Contacts between the two chains:
Residue E188 in protein 2 interacts with residue L190 in protein 1 (closest heavy-atom distance 2.9 Å).
Residue I196 in protein 2 is in contact with residue D100 in protein 1 (closest heavy-atom distance 3.2 Å).
Residue R149 in protein 2 contacts residue Y193 in protein 1 (closest heavy-atom distance 3.1 Å).
Residue I120 in protein 2 is in contact with residue G35 in protein 1 (closest heavy-atom distance 2.8 Å).
Residue D217 in protein 2 interacts with residue R33 in protein 1 (closest heavy-atom distance 3.5 Å).
Residue D217 in protein 2 is in contact with residue S32 in protein 1 (closest heavy-atom distance 2.8 Å).
Residue N122 in protein 2 contacts residue S32 in protein 1 (closest heavy-atom distance 2.8 Å).
Residue T56 in protein 2 contacts residue L131 in protein 1 (closest heavy-atom distance 3.2 Å).
Residue L29 in protein 2 is in contact with residue A21 in protein 1 (closest heavy-atom distance 3.5 Å).
Residue P26 in protein 2 interacts with residue S17 in protein 1 (closest heavy-atom distance 3.4 Å).
Residue I196 in protein 2 is in contact with residue G101 in protein 1 (closest heavy-atom distance 3.0 Å).
Residue R113 in protein 2 contacts residue P45 in protein 1 (closest heavy-atom distance 3.4 Å).
Residue V121 in protein 2 is in contact with residue A34 in protein 1 (closest heavy-atom distance 3.7 Å).
Residue R111 in protein 2 interacts with residue D215 in protein 1 (closest heavy-atom distance 2.6 Å).
Residue Q204 in protein 2 contacts residue L131 in protein 1 (closest heavy-atom distance 3.7 Å).
Residue A27 in protein 2 contacts residue S17 in protein 1 (closest heavy-atom distance 2.8 Å).
Residue V221 in protein 2 contacts residue G35 in protein 1 (closest heavy-atom distance 3.6 Å).
Residue D115 in protein 2 is in contact with residue A77 in protein 1 (closest heavy-atom distance 3.5 Å).
Residue E57 in protein 2 contacts residue L131 in protein 1 (closest heavy-atom distance 2.8 Å).
Residue T56 in protein 2 contacts residue G132 in protein 1 (closest heavy-atom distance 3.7 Å).
Residue V221 in protein 2 is in contact with residue A34 in protein 1 (closest heavy-atom distance 3.5 Å).
Residue D215 in protein 2 is in contact with residue A31 in protein 1 (closest heavy-atom distance 3.3 Å).
Residue I120 in protein 2 interacts with residue A34 in protein 1 (closest heavy-atom distance 3.3 Å).
Residue K22 in protein 2 is in contact with residue S14 in protein 1 (closest heavy-atom distance 3.3 Å).
Residue E110 in protein 2 contacts residue K46 in protein 1 (closest heavy-atom distance 2.9 Å).
Residue L161 in protein 2 contacts residue D159 in protein 1 (closest heavy-atom distance 2.8 Å).
Residue L185 in protein 2 interacts with residue S187 in protein 1 (closest heavy-atom distance 3.1 Å).
Residue T25 in protein 2 contacts residue T13 in protein 1 (closest heavy-atom distance 3.6 Å).
Residue T61 in protein 2 is in contact with residue Q102 in protein 1 (closest heavy-atom distance 3.7 Å).
Residue K22 in protein 2 interacts with residue E15 in protein 1 (closest heavy-atom distance 3.5 Å).
Residue T25 in protein 2 is in contact with residue S14 in protein 1 (closest heavy-atom distance 2.9 Å).
Residue A213 in protein 2 contacts residue L29 in protein 1 (closest heavy-atom distance 3.5 Å).
Residue V62 in protein 2 is in contact with residue A134 in protein 1 (closest heavy-atom distance 3.1 Å).
Residue L216 in protein 2 is in contact with residue S32 in protein 1 (closest heavy-atom distance 3.4 Å).
Residue A189 in protein 2 interacts with residue L190 in protein 1 (closest heavy-atom distance 3.5 Å).
Residue L161 in protein 2 is in contact with residue S155 in protein 1 (closest heavy-atom distance 3.1 Å).
Residue D91 in protein 2 interacts with residue K46 in protein 1 (closest heavy-atom distance 2.7 Å).
Residue G118 in protein 2 interacts with residue V36 in protein 1 (closest heavy-atom distance 3.3 Å).
Residue R149 in protein 2 contacts residue D100 in protein 1 (closest heavy-atom distance 3.3 Å).
Residue E57 in protein 2 is in contact with residue S133 in protein 1 (closest heavy-atom distance 2.7 Å).
Residue T119 in protein 2 is in contact with residue G35 in protein 1 (closest heavy-atom distance 3.3 Å).
Residue F218 in protein 2 interacts with residue A34 in protein 1 (closest heavy-atom distance 3.6 Å).
Residue I154 in protein 2 interacts with residue L190 in protein 1 (closest heavy-atom distance 3.6 Å).
Residue H143 in protein 2 interacts with residue G101 in protein 1 (closest heavy-atom distance 3.2 Å).
Residue F157 in protein 2 is in contact with residue I152 in protein 1 (closest heavy-atom distance 3.4 Å).
Residue T160 in protein 2 contacts residue D159 in protein 1 (closest heavy-atom distance 3.5 Å).
Residue E57 in protein 2 contacts residue N129 in protein 1 (closest heavy-atom distance 2.5 Å).
Residue D217 in protein 2 contacts residue A34 in protein 1 (closest heavy-atom distance 2.9 Å).
Residue D59 in protein 2 contacts residue R104 in protein 1 (closest heavy-atom distance 3.0 Å).
Residue K22 in protein 2 contacts residue E12 in protein 1 (closest heavy-atom distance 3.6 Å).
Residue G220 in protein 2 contacts residue R33 in protein 1 (closest heavy-atom distance 3.3 Å).
Residue K22 in protein 2 is in contact with residue T13 in protein 1 (closest heavy-atom distance 3.1 Å).
Residue R214 in protein 2 interacts with residue K30 in protein 1 (closest heavy-atom distance 3.0 Å).
Residue R113 in protein 2 contacts residue A77 in protein 1 (closest heavy-atom distance 2.8 Å).
Residue R214 in protein 2 interacts with residue L29 in protein 1 (closest heavy-atom distance 3.7 Å).
Residue A151 in protein 2 contacts residue L190 in protein 1 (closest heavy-atom distance 3.6 Å).
Residue R149 in protein 2 contacts residue A142 in protein 1 (closest heavy-atom distance 3.7 Å).
Residue Q65 in protein 2 interacts with residue F211 in protein 1 (closest heavy-atom distance 3.4 Å).
Residue V66 in protein 2 is in contact with residue F211 in protein 1 (closest heavy-atom distance 3.6 Å).
Residue D215 in protein 2 is in contact with residue S32 in protein 1 (closest heavy-atom distance 2.9 Å).

Sequence of protein 1:
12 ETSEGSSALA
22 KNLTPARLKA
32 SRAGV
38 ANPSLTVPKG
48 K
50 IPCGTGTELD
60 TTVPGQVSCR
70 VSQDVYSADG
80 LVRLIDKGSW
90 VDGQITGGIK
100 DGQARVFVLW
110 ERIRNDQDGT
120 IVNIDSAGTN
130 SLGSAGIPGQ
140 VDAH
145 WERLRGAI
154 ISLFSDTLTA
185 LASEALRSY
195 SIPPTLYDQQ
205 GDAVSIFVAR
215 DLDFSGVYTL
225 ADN

Sequence of protein 2:
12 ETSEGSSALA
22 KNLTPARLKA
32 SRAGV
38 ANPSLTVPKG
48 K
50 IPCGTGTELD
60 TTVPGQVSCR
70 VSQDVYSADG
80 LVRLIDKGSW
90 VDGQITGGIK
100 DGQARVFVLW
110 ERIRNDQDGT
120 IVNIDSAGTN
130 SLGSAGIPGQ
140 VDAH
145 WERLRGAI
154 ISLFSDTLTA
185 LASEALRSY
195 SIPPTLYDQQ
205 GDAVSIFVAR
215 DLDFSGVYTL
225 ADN

These two protein chains interact to form a complex.